Sequence of the first protein:
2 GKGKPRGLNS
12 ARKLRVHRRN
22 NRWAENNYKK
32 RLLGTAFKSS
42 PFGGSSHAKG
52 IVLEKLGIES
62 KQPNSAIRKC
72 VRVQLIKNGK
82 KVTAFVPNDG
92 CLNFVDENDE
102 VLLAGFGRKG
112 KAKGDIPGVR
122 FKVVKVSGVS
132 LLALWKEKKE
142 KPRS

Sequence of the second protein:
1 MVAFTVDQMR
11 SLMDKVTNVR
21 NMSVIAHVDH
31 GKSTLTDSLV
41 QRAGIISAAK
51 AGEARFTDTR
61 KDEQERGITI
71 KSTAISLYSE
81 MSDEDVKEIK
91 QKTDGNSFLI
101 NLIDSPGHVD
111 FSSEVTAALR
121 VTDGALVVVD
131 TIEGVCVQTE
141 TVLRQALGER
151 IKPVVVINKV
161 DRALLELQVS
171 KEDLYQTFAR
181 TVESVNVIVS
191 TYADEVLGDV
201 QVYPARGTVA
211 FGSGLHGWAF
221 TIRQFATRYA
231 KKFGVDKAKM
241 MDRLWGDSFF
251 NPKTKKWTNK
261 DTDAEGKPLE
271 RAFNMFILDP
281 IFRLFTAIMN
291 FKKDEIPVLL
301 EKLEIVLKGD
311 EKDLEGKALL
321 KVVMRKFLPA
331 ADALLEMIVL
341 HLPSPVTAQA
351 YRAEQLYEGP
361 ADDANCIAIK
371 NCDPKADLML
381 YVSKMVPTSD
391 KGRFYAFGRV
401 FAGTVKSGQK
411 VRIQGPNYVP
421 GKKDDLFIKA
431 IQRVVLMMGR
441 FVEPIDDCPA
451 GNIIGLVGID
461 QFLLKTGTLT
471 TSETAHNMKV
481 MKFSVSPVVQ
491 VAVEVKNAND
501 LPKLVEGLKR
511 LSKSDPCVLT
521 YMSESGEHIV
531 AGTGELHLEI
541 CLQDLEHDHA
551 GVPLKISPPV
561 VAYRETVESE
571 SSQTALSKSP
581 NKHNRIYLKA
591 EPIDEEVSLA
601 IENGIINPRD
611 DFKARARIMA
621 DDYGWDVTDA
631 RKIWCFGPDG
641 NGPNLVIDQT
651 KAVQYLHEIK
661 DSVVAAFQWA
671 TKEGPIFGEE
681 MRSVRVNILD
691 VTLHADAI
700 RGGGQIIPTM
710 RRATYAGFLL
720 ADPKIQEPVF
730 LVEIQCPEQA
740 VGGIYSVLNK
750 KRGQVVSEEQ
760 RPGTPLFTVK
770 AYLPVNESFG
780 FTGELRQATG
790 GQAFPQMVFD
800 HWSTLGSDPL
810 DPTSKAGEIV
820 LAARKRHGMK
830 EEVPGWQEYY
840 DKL

This data describes a binding interaction between two proteins.

Interface contacts:
Residue A498 in the second protein is in contact with residue N99 in the first protein (closest heavy-atom distance 4.0 Å).
Residue N499 in the second protein is in contact with residue I52 in the first protein (closest heavy-atom distance 4.8 Å).
Residue H528 in the second protein contacts residue S145 in the first protein (closest heavy-atom distance 4.7 Å).
Residue V505 in the second protein is in contact with residue S145 in the first protein (closest heavy-atom distance 4.9 Å).
Residue L501 in the second protein contacts residue S145 in the first protein (closest heavy-atom distance 4.9 Å).
Residue N499 in the second protein is in contact with residue N99 in the first protein (closest heavy-atom distance 5.0 Å).
Residue M522 in the second protein contacts residue S145 in the first protein (closest heavy-atom distance 4.8 Å).